Contacts between the two chains:
Residue A168 in the second protein contacts residue F122 in the first protein (closest heavy-atom distance 3.7 Å).
Residue P3 in the second protein contacts residue E169 in the first protein (closest heavy-atom distance 4.6 Å).
Residue H166 in the second protein is in contact with residue I152 in the first protein (closest heavy-atom distance 4.8 Å).
Residue F135 in the second protein contacts residue R130 in the first protein (closest heavy-atom distance 4.3 Å).
Residue F121 in the second protein interacts with residue Y167 in the first protein (closest heavy-atom distance 2.9 Å).
Residue V94 in the second protein interacts with residue W170 in the first protein (closest heavy-atom distance 4.0 Å).
Residue R169 in the second protein interacts with residue Y102 in the first protein (closest heavy-atom distance 4.4 Å).
Residue H154 in the second protein contacts residue Y167 in the first protein (closest heavy-atom distance 3.4 Å).
Residue M1 in the second protein is in contact with residue Q166 in the first protein (closest heavy-atom distance 4.8 Å).
Residue Q97 in the second protein interacts with residue Q172 in the first protein (closest heavy-atom distance 3.1 Å).
Residue Y170 in the second protein is in contact with residue G118 in the first protein (closest heavy-atom distance 3.2 Å).
Residue I132 in the second protein contacts residue V129 in the first protein (closest heavy-atom distance 3.3 Å).
Residue I159 in the second protein interacts with residue N164 in the first protein (closest heavy-atom distance 4.7 Å).
Residue M93 in the second protein is in contact with residue W170 in the first protein (closest heavy-atom distance 3.0 Å).
Residue S101 in the second protein interacts with residue M173 in the first protein (closest heavy-atom distance 4.7 Å).
Residue I159 in the second protein contacts residue G160 in the first protein (closest heavy-atom distance 3.3 Å).
Residue Y170 in the second protein contacts residue F122 in the first protein (closest heavy-atom distance 3.5 Å).
Residue S155 in the second protein contacts residue N164 in the first protein (closest heavy-atom distance 4.9 Å).
Residue I132 in the second protein is in contact with residue R126 in the first protein (closest heavy-atom distance 4.1 Å).
Residue A134 in the second protein interacts with residue R130 in the first protein (closest heavy-atom distance 3.5 Å).
Residue L151 in the second protein contacts residue Y167 in the first protein (closest heavy-atom distance 3.9 Å).
Residue I159 in the second protein is in contact with residue L156 in the first protein (closest heavy-atom distance 4.2 Å).
Residue I167 in the second protein is in contact with residue F122 in the first protein (closest heavy-atom distance 4.4 Å).
Residue H154 in the second protein is in contact with residue T163 in the first protein (closest heavy-atom distance 3.8 Å).
Residue Q171 in the second protein contacts residue F122 in the first protein (closest heavy-atom distance 2.9 Å).
Residue S101 in the second protein interacts with residue Q172 in the first protein (closest heavy-atom distance 4.1 Å).
Residue R169 in the second protein contacts residue E103 in the first protein (closest heavy-atom distance 4.6 Å).
Residue R129 in the second protein interacts with residue L133 in the first protein (closest heavy-atom distance 3.3 Å).
Residue Q97 in the second protein contacts residue L171 in the first protein (closest heavy-atom distance 4.4 Å).
Residue L164 in the second protein interacts with residue V129 in the first protein (closest heavy-atom distance 3.5 Å).
Residue Y170 in the second protein contacts residue R119 in the first protein (closest heavy-atom distance 3.4 Å).
Residue F135 in the second protein contacts residue R126 in the first protein (closest heavy-atom distance 2.2 Å).
Residue H166 in the second protein contacts residue Y10 in the first protein (closest heavy-atom distance 4.5 Å).
Residue L151 in the second protein is in contact with residue W170 in the first protein (closest heavy-atom distance 3.7 Å).
Residue P158 in the second protein contacts residue T163 in the first protein (closest heavy-atom distance 3.8 Å).
Residue K137 in the second protein is in contact with residue R126 in the first protein (closest heavy-atom distance 4.3 Å).
Residue H166 in the second protein is in contact with residue R106 in the first protein (closest heavy-atom distance 3.0 Å).
Residue F135 in the second protein is in contact with residue V129 in the first protein (closest heavy-atom distance 3.9 Å).
Residue I159 in the second protein is in contact with residue T163 in the first protein (closest heavy-atom distance 4.4 Å).
Residue I132 in the second protein is in contact with residue R130 in the first protein (closest heavy-atom distance 3.9 Å).
Residue D133 in the second protein is in contact with residue R130 in the first protein (closest heavy-atom distance 2.8 Å).
Residue S155 in the second protein contacts residue T163 in the first protein (closest heavy-atom distance 4.4 Å).
Residue I136 in the second protein interacts with residue R130 in the first protein (closest heavy-atom distance 3.2 Å).
Residue I159 in the second protein interacts with residue A159 in the first protein (closest heavy-atom distance 4.8 Å).
Residue I136 in the second protein contacts residue R126 in the first protein (closest heavy-atom distance 3.4 Å).
Residue L98 in the second protein contacts residue M173 in the first protein (closest heavy-atom distance 4.5 Å).
Residue E7 in the second protein interacts with residue W170 in the first protein (closest heavy-atom distance 3.1 Å).
Residue P3 in the second protein is in contact with residue Q166 in the first protein (closest heavy-atom distance 4.5 Å).
Residue R169 in the second protein is in contact with residue I121 in the first protein (closest heavy-atom distance 4.5 Å).
Residue R169 in the second protein interacts with residue R106 in the first protein (closest heavy-atom distance 3.7 Å).
Residue D133 in the second protein contacts residue L133 in the first protein (closest heavy-atom distance 3.6 Å).
Residue S155 in the second protein interacts with residue Y167 in the first protein (closest heavy-atom distance 3.9 Å).
Residue I167 in the second protein is in contact with residue L125 in the first protein (closest heavy-atom distance 3.5 Å).
Residue D2 in the second protein interacts with residue Q166 in the first protein (closest heavy-atom distance 4.4 Å).
Residue P3 in the second protein is in contact with residue W170 in the first protein (closest heavy-atom distance 3.0 Å).
Residue F121 in the second protein contacts residue W170 in the first protein (closest heavy-atom distance 4.7 Å).
Residue Q97 in the second protein contacts residue W170 in the first protein (closest heavy-atom distance 3.1 Å).
Residue A134 in the second protein interacts with residue R126 in the first protein (closest heavy-atom distance 4.7 Å).
Residue Q97 in the second protein interacts with residue M173 in the first protein (closest heavy-atom distance 3.0 Å).
Residue S163 in the second protein contacts residue L156 in the first protein (closest heavy-atom distance 3.6 Å).

Sequence of the second protein:
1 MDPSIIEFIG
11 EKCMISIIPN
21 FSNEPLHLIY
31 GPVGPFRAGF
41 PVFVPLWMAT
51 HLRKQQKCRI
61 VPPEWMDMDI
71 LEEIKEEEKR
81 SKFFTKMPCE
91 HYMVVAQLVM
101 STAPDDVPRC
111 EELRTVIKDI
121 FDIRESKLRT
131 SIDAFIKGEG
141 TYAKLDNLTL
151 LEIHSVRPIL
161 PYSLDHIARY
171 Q

The following describes two proteins that form a bound complex.

Sequence of the first protein:
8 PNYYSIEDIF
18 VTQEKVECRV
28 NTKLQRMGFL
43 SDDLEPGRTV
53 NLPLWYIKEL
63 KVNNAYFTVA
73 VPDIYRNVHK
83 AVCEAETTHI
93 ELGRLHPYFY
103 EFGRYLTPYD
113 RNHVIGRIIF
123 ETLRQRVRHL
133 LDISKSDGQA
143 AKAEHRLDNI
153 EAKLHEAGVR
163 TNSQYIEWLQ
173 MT